These two protein chains interact to form a complex.

Sequence of protein 2:
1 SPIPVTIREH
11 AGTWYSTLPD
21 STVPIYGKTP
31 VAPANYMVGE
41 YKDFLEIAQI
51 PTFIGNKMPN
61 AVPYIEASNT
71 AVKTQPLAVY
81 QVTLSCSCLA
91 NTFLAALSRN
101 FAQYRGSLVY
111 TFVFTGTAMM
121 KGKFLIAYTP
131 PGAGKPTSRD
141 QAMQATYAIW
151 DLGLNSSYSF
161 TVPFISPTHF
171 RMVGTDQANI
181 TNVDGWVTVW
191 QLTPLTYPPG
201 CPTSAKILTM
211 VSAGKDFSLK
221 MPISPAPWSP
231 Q

Sequence of protein 1:
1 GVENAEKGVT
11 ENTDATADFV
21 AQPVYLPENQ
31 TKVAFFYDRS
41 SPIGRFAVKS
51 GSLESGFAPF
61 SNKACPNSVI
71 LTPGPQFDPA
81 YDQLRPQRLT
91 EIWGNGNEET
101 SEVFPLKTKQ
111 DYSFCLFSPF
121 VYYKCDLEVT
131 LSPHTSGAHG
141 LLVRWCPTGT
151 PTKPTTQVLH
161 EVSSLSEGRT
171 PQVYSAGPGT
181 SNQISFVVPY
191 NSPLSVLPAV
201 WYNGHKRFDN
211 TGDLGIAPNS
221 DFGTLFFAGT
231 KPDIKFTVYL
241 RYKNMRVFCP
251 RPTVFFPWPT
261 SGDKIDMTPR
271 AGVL

Contacts between the two chains:
Residue Q172 in protein 1 interacts with residue W14 in protein 2 (closest heavy-atom distance 4.0 Å).
Residue R169 in protein 1 is in contact with residue N100 in protein 2 (closest heavy-atom distance 3.1 Å).
Residue S181 in protein 1 contacts residue A11 in protein 2 (closest heavy-atom distance 3.7 Å).
Residue P147 in protein 1 is in contact with residue I223 in protein 2 (closest heavy-atom distance 3.5 Å).
Residue N191 in protein 1 contacts residue M221 in protein 2 (closest heavy-atom distance 3.1 Å).
Residue P151 in protein 1 interacts with residue S224 in protein 2 (closest heavy-atom distance 3.8 Å).
Residue T180 in protein 1 contacts residue G12 in protein 2 (closest heavy-atom distance 3.9 Å).
Residue N219 in protein 1 interacts with residue N179 in protein 2 (closest heavy-atom distance 3.5 Å).
Residue P218 in protein 1 is in contact with residue T181 in protein 2 (closest heavy-atom distance 3.5 Å).
Residue T148 in protein 1 interacts with residue M172 in protein 2 (closest heavy-atom distance 2.9 Å).
Residue V173 in protein 1 interacts with residue W14 in protein 2 (closest heavy-atom distance 3.3 Å).
Residue N219 in protein 1 is in contact with residue T181 in protein 2 (closest heavy-atom distance 2.7 Å).
Residue Q183 in protein 1 is in contact with residue T13 in protein 2 (closest heavy-atom distance 3.9 Å).
Residue R207 in protein 1 interacts with residue I180 in protein 2 (closest heavy-atom distance 4.0 Å).
Residue Y174 in protein 1 contacts residue T13 in protein 2 (closest heavy-atom distance 3.8 Å).
Residue T170 in protein 1 interacts with residue S224 in protein 2 (closest heavy-atom distance 3.4 Å).
Residue S181 in protein 1 interacts with residue E9 in protein 2 (closest heavy-atom distance 2.9 Å).
Residue E167 in protein 1 contacts residue P225 in protein 2 (closest heavy-atom distance 3.9 Å).
Residue R169 in protein 1 interacts with residue I223 in protein 2 (closest heavy-atom distance 2.7 Å).
Residue Y174 in protein 1 interacts with residue W14 in protein 2 (closest heavy-atom distance 2.8 Å).
Residue N191 in protein 1 is in contact with residue Q103 in protein 2 (closest heavy-atom distance 2.6 Å).
Residue S195 in protein 1 contacts residue H169 in protein 2 (closest heavy-atom distance 4.0 Å).
Residue S192 in protein 1 contacts residue Q103 in protein 2 (closest heavy-atom distance 4.0 Å).
Residue V173 in protein 1 is in contact with residue T13 in protein 2 (closest heavy-atom distance 3.3 Å).
Residue Y190 in protein 1 contacts residue M221 in protein 2 (closest heavy-atom distance 3.5 Å).
Residue V173 in protein 1 contacts residue Y15 in protein 2 (closest heavy-atom distance 3.7 Å).
Residue K206 in protein 1 is in contact with residue I180 in protein 2 (closest heavy-atom distance 3.3 Å).
Residue K206 in protein 1 interacts with residue N179 in protein 2 (closest heavy-atom distance 3.2 Å).
Residue V158 in protein 1 interacts with residue P227 in protein 2 (closest heavy-atom distance 3.5 Å).
Residue P193 in protein 1 interacts with residue T168 in protein 2 (closest heavy-atom distance 3.9 Å).
Residue T150 in protein 1 is in contact with residue I223 in protein 2 (closest heavy-atom distance 3.7 Å).
Residue Q172 in protein 1 is in contact with residue S16 in protein 2 (closest heavy-atom distance 3.0 Å).
Residue P218 in protein 1 contacts residue N179 in protein 2 (closest heavy-atom distance 2.3 Å).
Residue F208 in protein 1 interacts with residue P131 in protein 2 (closest heavy-atom distance 2.7 Å).
Residue G149 in protein 1 is in contact with residue M172 in protein 2 (closest heavy-atom distance 3.5 Å).
Residue T180 in protein 1 is in contact with residue A11 in protein 2 (closest heavy-atom distance 3.6 Å).
Residue F208 in protein 1 is in contact with residue N179 in protein 2 (closest heavy-atom distance 3.6 Å).
Residue F208 in protein 1 contacts residue I180 in protein 2 (closest heavy-atom distance 3.4 Å).
Residue Q172 in protein 1 is in contact with residue Y15 in protein 2 (closest heavy-atom distance 4.0 Å).
Residue P151 in protein 1 interacts with residue I223 in protein 2 (closest heavy-atom distance 3.8 Å).
Residue S185 in protein 1 is in contact with residue Y15 in protein 2 (closest heavy-atom distance 2.6 Å).
Residue F186 in protein 1 is in contact with residue Y15 in protein 2 (closest heavy-atom distance 3.8 Å).
Residue T156 in protein 1 contacts residue P227 in protein 2 (closest heavy-atom distance 4.0 Å).
Residue P193 in protein 1 interacts with residue Q103 in protein 2 (closest heavy-atom distance 3.8 Å).
Residue Q183 in protein 1 interacts with residue E9 in protein 2 (closest heavy-atom distance 3.3 Å).
Residue R169 in protein 1 interacts with residue S224 in protein 2 (closest heavy-atom distance 3.2 Å).
Residue P193 in protein 1 is in contact with residue F170 in protein 2 (closest heavy-atom distance 3.8 Å).
Residue P218 in protein 1 contacts residue I180 in protein 2 (closest heavy-atom distance 3.2 Å).
Residue P193 in protein 1 interacts with residue M172 in protein 2 (closest heavy-atom distance 3.6 Å).
Residue S175 in protein 1 is in contact with residue T13 in protein 2 (closest heavy-atom distance 3.5 Å).
Residue P171 in protein 1 contacts residue T17 in protein 2 (closest heavy-atom distance 4.0 Å).
Residue E167 in protein 1 interacts with residue P227 in protein 2 (closest heavy-atom distance 3.4 Å).
Residue S185 in protein 1 contacts residue E9 in protein 2 (closest heavy-atom distance 2.7 Å).
Residue S185 in protein 1 contacts residue H10 in protein 2 (closest heavy-atom distance 3.4 Å).
Residue R207 in protein 1 is in contact with residue A178 in protein 2 (closest heavy-atom distance 3.9 Å).
Residue Q183 in protein 1 contacts residue H10 in protein 2 (closest heavy-atom distance 3.3 Å).
Residue G168 in protein 1 is in contact with residue S224 in protein 2 (closest heavy-atom distance 3.3 Å).
Residue I184 in protein 1 interacts with residue T13 in protein 2 (closest heavy-atom distance 4.0 Å).
Residue T150 in protein 1 interacts with residue A102 in protein 2 (closest heavy-atom distance 3.3 Å).
Residue N219 in protein 1 contacts residue M172 in protein 2 (closest heavy-atom distance 3.5 Å).